Sequence of protein 1:
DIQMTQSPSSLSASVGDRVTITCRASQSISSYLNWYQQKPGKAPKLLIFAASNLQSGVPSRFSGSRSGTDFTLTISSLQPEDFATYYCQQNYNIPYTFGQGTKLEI

Sequence of protein 2:
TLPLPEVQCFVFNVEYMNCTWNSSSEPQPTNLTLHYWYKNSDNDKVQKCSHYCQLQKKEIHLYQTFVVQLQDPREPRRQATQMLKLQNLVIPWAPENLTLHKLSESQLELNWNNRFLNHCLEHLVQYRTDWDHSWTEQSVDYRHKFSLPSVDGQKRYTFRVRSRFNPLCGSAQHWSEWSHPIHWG

Contacts between the two chains:
Residue K70 in protein 2 interacts with residue Y32 in protein 1 (closest heavy-atom distance 2.4 Å).
Residue Y69 in protein 2 contacts residue Y32 in protein 1 (closest heavy-atom distance 4.7 Å).
Residue T105 in protein 2 interacts with residue N93 in protein 1 (closest heavy-atom distance 4.2 Å).
Residue D73 in protein 2 is in contact with residue Y92 in protein 1 (closest heavy-atom distance 5.0 Å).
Residue N71 in protein 2 contacts residue Y92 in protein 1 (closest heavy-atom distance 2.3 Å).
Residue N71 in protein 2 interacts with residue S30 in protein 1 (closest heavy-atom distance 4.3 Å).
Residue D75 in protein 2 interacts with residue Y32 in protein 1 (closest heavy-atom distance 3.1 Å).
Residue T105 in protein 2 contacts residue Y92 in protein 1 (closest heavy-atom distance 3.2 Å).
Residue N71 in protein 2 interacts with residue Y32 in protein 1 (closest heavy-atom distance 4.2 Å).
Residue D73 in protein 2 interacts with residue S30 in protein 1 (closest heavy-atom distance 3.8 Å).
Residue S72 in protein 2 is in contact with residue Y32 in protein 1 (closest heavy-atom distance 4.0 Å).
Residue M123 in protein 2 is in contact with residue Y96 in protein 1 (closest heavy-atom distance 4.1 Å).
Residue S72 in protein 2 is in contact with residue Y92 in protein 1 (closest heavy-atom distance 4.3 Å).
Residue K70 in protein 2 is in contact with residue N91 in protein 1 (closest heavy-atom distance 3.6 Å).
Residue M123 in protein 2 interacts with residue I94 in protein 1 (closest heavy-atom distance 4.5 Å).
Residue K70 in protein 2 is in contact with residue Y92 in protein 1 (closest heavy-atom distance 3.4 Å).
Residue D73 in protein 2 interacts with residue S31 in protein 1 (closest heavy-atom distance 4.3 Å).

These two protein chains interact to form a complex.